The following describes two proteins that form a bound complex.

Residue-level contacts at the interface:
Residue V1182 in protein 1 contacts residue Y79 in protein 2 (closest heavy-atom distance 5.0 Å).
Residue M1181 in protein 1 contacts residue Y79 in protein 2 (closest heavy-atom distance 3.7 Å).
Residue R1188 in protein 1 contacts residue R83 in protein 2 (closest heavy-atom distance 2.9 Å).
Residue V1178 in protein 1 is in contact with residue I72 in protein 2 (closest heavy-atom distance 4.3 Å).
Residue L1171 in protein 1 is in contact with residue I67 in protein 2 (closest heavy-atom distance 4.2 Å).
Residue L1171 in protein 1 contacts residue L68 in protein 2 (closest heavy-atom distance 3.7 Å).
Residue V1174 in protein 1 is in contact with residue V71 in protein 2 (closest heavy-atom distance 3.8 Å).
Residue V1178 in protein 1 is in contact with residue A75 in protein 2 (closest heavy-atom distance 3.4 Å).
Residue L1170 in protein 1 is in contact with residue L68 in protein 2 (closest heavy-atom distance 4.6 Å).
Residue Y1184 in protein 1 is in contact with residue Y79 in protein 2 (closest heavy-atom distance 4.2 Å).
Residue R1188 in protein 1 is in contact with residue Y79 in protein 2 (closest heavy-atom distance 4.3 Å).
Residue G1185 in protein 1 interacts with residue Y82 in protein 2 (closest heavy-atom distance 3.7 Å).
Residue L1163 in protein 1 contacts residue I67 in protein 2 (closest heavy-atom distance 4.6 Å).
Residue E1167 in protein 1 interacts with residue N60 in protein 2 (closest heavy-atom distance 5.0 Å).
Residue G1185 in protein 1 interacts with residue R83 in protein 2 (closest heavy-atom distance 4.4 Å).
Residue V1186 in protein 1 is in contact with residue Y82 in protein 2 (closest heavy-atom distance 3.5 Å).
Residue L1170 in protein 1 contacts residue L64 in protein 2 (closest heavy-atom distance 4.5 Å).
Residue L1168 in protein 1 is in contact with residue L64 in protein 2 (closest heavy-atom distance 4.7 Å).
Residue V1182 in protein 1 is in contact with residue A78 in protein 2 (closest heavy-atom distance 4.8 Å).
Residue V1178 in protein 1 contacts residue V71 in protein 2 (closest heavy-atom distance 3.6 Å).
Residue V1182 in protein 1 contacts residue A75 in protein 2 (closest heavy-atom distance 3.6 Å).
Residue E1167 in protein 1 contacts residue L61 in protein 2 (closest heavy-atom distance 3.6 Å).
Residue L1171 in protein 1 contacts residue V71 in protein 2 (closest heavy-atom distance 4.7 Å).
Residue L1163 in protein 1 is in contact with residue L64 in protein 2 (closest heavy-atom distance 3.9 Å).
Residue G1185 in protein 1 is in contact with residue Y79 in protein 2 (closest heavy-atom distance 3.5 Å).
Residue E1167 in protein 1 is in contact with residue L64 in protein 2 (closest heavy-atom distance 3.1 Å).
Residue V1174 in protein 1 interacts with residue L68 in protein 2 (closest heavy-atom distance 3.6 Å).
Residue L1171 in protein 1 is in contact with residue L64 in protein 2 (closest heavy-atom distance 4.5 Å).

Sequence of protein 1:
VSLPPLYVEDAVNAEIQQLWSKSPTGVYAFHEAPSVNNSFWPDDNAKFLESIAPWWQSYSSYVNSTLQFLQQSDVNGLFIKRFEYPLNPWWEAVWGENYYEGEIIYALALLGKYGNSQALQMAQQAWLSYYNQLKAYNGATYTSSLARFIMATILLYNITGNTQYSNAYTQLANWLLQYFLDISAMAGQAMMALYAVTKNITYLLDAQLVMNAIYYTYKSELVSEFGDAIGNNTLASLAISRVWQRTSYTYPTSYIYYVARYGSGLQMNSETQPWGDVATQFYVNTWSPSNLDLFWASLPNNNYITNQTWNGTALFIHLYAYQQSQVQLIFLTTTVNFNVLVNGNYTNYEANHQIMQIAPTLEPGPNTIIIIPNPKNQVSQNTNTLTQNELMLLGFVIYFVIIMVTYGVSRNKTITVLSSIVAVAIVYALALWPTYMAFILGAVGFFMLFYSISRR

Sequence of protein 2:
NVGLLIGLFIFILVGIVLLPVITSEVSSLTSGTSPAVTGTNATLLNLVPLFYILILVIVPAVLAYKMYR